Residue-level contacts at the interface:
Residue Y7 in chain B interacts with residue L2 in chain A (closest heavy-atom distance 3.5 Å).
Residue V152 in chain B interacts with residue Q5 in chain A (closest heavy-atom distance 3.5 Å).
Residue Y123 in chain B interacts with residue L9 in chain A (closest heavy-atom distance 3.9 Å).
Residue T143 in chain B interacts with residue L9 in chain A (closest heavy-atom distance 2.7 Å).
Residue M5 in chain B contacts residue K1 in chain A (closest heavy-atom distance 3.6 Å).
Residue Y159 in chain B contacts residue L2 in chain A (closest heavy-atom distance 3.9 Å).
Residue D77 in chain B interacts with residue V7 in chain A (closest heavy-atom distance 4.1 Å).
Residue L156 in chain B contacts residue V7 in chain A (closest heavy-atom distance 4.8 Å).
Residue L81 in chain B interacts with residue L9 in chain A (closest heavy-atom distance 3.7 Å).
Residue L156 in chain B contacts residue Q5 in chain A (closest heavy-atom distance 3.5 Å).
Residue D77 in chain B interacts with residue L8 in chain A (closest heavy-atom distance 3.5 Å).
Residue R97 in chain B interacts with residue V7 in chain A (closest heavy-atom distance 4.0 Å).
Residue Y99 in chain B is in contact with residue S3 in chain A (closest heavy-atom distance 3.1 Å).
Residue K66 in chain B is in contact with residue L2 in chain A (closest heavy-atom distance 3.2 Å).
Residue V76 in chain B is in contact with residue L8 in chain A (closest heavy-atom distance 3.6 Å).
Residue W147 in chain B interacts with residue V7 in chain A (closest heavy-atom distance 3.3 Å).
Residue T73 in chain B interacts with residue L6 in chain A (closest heavy-atom distance 3.4 Å).
Residue Y99 in chain B is in contact with residue L2 in chain A (closest heavy-atom distance 3.4 Å).
Residue T73 in chain B contacts residue L8 in chain A (closest heavy-atom distance 3.8 Å).
Residue E63 in chain B interacts with residue K1 in chain A (closest heavy-atom distance 3.2 Å).
Residue Y116 in chain B is in contact with residue L9 in chain A (closest heavy-atom distance 3.4 Å).
Residue Q155 in chain B is in contact with residue Q5 in chain A (closest heavy-atom distance 3.3 Å).
Residue Y116 in chain B is in contact with residue V7 in chain A (closest heavy-atom distance 3.6 Å).
Residue E63 in chain B is in contact with residue L2 in chain A (closest heavy-atom distance 2.9 Å).
Residue M45 in chain B is in contact with residue L2 in chain A (closest heavy-atom distance 3.7 Å).
Residue F9 in chain B contacts residue L2 in chain A (closest heavy-atom distance 4.4 Å).
Residue K66 in chain B contacts residue H4 in chain A (closest heavy-atom distance 4.2 Å).
Residue D77 in chain B interacts with residue L9 in chain A (closest heavy-atom distance 3.0 Å).
Residue V67 in chain B is in contact with residue L2 in chain A (closest heavy-atom distance 3.6 Å).
Residue W147 in chain B is in contact with residue L8 in chain A (closest heavy-atom distance 2.6 Å).
Residue V152 in chain B contacts residue V7 in chain A (closest heavy-atom distance 4.6 Å).
Residue K66 in chain B contacts residue K1 in chain A (closest heavy-atom distance 3.6 Å).
Residue A69 in chain B contacts residue L6 in chain A (closest heavy-atom distance 4.5 Å).
Residue Y59 in chain B contacts residue K1 in chain A (closest heavy-atom distance 4.5 Å).
Residue T163 in chain B interacts with residue K1 in chain A (closest heavy-atom distance 4.0 Å).
Residue H70 in chain B interacts with residue Q5 in chain A (closest heavy-atom distance 4.2 Å).
Residue Y171 in chain B contacts residue K1 in chain A (closest heavy-atom distance 2.9 Å).
Residue Y159 in chain B is in contact with residue K1 in chain A (closest heavy-atom distance 2.6 Å).
Residue Y99 in chain B is in contact with residue K1 in chain A (closest heavy-atom distance 5.0 Å).
Residue H70 in chain B is in contact with residue L2 in chain A (closest heavy-atom distance 3.6 Å).
Residue K146 in chain B interacts with residue L9 in chain A (closest heavy-atom distance 4.4 Å).
Residue Y84 in chain B is in contact with residue L9 in chain A (closest heavy-atom distance 2.9 Å).
Residue H114 in chain B contacts residue V7 in chain A (closest heavy-atom distance 4.2 Å).
Residue H70 in chain B interacts with residue S3 in chain A (closest heavy-atom distance 3.2 Å).
Residue Y7 in chain B interacts with residue K1 in chain A (closest heavy-atom distance 3.2 Å).
Residue W147 in chain B interacts with residue L9 in chain A (closest heavy-atom distance 3.6 Å).
Residue T143 in chain B interacts with residue L8 in chain A (closest heavy-atom distance 4.6 Å).
Residue K66 in chain B is in contact with residue S3 in chain A (closest heavy-atom distance 4.3 Å).
Residue W167 in chain B contacts residue K1 in chain A (closest heavy-atom distance 3.1 Å).
Residue Y159 in chain B contacts residue S3 in chain A (closest heavy-atom distance 3.8 Å).
Residue T80 in chain B interacts with residue L9 in chain A (closest heavy-atom distance 3.5 Å).
Residue T73 in chain B contacts residue V7 in chain A (closest heavy-atom distance 3.5 Å).

Sequence of chain B:
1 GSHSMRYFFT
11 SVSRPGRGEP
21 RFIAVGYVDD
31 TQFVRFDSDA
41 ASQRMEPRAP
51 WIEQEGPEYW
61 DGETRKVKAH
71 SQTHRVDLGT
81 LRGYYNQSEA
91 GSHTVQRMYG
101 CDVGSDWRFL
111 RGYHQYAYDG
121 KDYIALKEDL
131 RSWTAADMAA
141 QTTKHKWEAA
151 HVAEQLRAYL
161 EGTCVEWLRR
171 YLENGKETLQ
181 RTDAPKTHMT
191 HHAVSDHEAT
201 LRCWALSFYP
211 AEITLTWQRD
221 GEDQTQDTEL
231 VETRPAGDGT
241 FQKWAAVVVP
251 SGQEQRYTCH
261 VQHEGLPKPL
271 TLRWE

Sequence of chain A:
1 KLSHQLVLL

This data describes a binding interaction between two proteins.